Sequence of protein 1:
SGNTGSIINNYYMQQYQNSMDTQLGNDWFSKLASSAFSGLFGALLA

Contacts between the two chains:
Residue N23 in protein 2 contacts residue I21 in protein 1 (closest heavy-atom distance 3.3 Å).
Residue Y26 in protein 2 is in contact with residue S20 in protein 1 (closest heavy-atom distance 4.4 Å).
Residue M27 in protein 2 contacts residue G19 in protein 1 (closest heavy-atom distance 2.8 Å).
Residue Y26 in protein 2 interacts with residue I21 in protein 1 (closest heavy-atom distance 3.9 Å).
Residue Y30 in protein 2 is in contact with residue G16 in protein 1 (closest heavy-atom distance 3.7 Å).
Residue Y25 in protein 2 contacts residue I21 in protein 1 (closest heavy-atom distance 2.8 Å).
Residue Y30 in protein 2 interacts with residue N17 in protein 1 (closest heavy-atom distance 3.0 Å).
Residue Y25 in protein 2 is in contact with residue S20 in protein 1 (closest heavy-atom distance 3.3 Å).
Residue Y25 in protein 2 interacts with residue G19 in protein 1 (closest heavy-atom distance 4.0 Å).
Residue M27 in protein 2 interacts with residue S20 in protein 1 (closest heavy-atom distance 3.8 Å).
Residue N24 in protein 2 is in contact with residue I21 in protein 1 (closest heavy-atom distance 3.2 Å).
Residue Y30 in protein 2 interacts with residue G19 in protein 1 (closest heavy-atom distance 3.7 Å).
Residue Y26 in protein 2 contacts residue G19 in protein 1 (closest heavy-atom distance 3.2 Å).
Residue M27 in protein 2 contacts residue I21 in protein 1 (closest heavy-atom distance 3.6 Å).
Residue M27 in protein 2 contacts residue T18 in protein 1 (closest heavy-atom distance 4.5 Å).
Residue Y25 in protein 2 interacts with residue I22 in protein 1 (closest heavy-atom distance 3.4 Å).
Residue Y30 in protein 2 contacts residue T18 in protein 1 (closest heavy-atom distance 3.2 Å).

Sequence of protein 2:
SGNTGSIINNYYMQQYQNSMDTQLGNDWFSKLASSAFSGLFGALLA

These two protein chains interact to form a complex.